This data describes a binding interaction between two proteins.

Sequence of protein 2:
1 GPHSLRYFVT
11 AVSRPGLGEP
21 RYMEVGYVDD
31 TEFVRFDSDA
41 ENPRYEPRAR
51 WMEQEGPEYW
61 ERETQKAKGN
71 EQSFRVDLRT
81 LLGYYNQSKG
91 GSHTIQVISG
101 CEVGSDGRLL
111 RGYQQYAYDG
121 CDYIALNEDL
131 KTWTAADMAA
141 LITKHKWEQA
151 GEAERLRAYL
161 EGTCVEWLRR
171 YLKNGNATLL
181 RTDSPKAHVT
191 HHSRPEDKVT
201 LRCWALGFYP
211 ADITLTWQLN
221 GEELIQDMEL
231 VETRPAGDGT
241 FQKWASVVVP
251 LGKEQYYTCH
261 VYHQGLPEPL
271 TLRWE

Interface contacts:
Residue W167 in protein 2 interacts with residue A1 in protein 1 (closest heavy-atom distance 3.8 Å).
Residue V76 in protein 2 is in contact with residue T7 in protein 1 (closest heavy-atom distance 4.2 Å).
Residue Y116 in protein 2 is in contact with residue F5 in protein 1 (closest heavy-atom distance 3.6 Å).
Residue E63 in protein 2 interacts with residue V2 in protein 1 (closest heavy-atom distance 3.1 Å).
Residue N70 in protein 2 is in contact with residue N4 in protein 1 (closest heavy-atom distance 3.6 Å).
Residue V97 in protein 2 is in contact with residue F5 in protein 1 (closest heavy-atom distance 3.9 Å).
Residue E152 in protein 2 is in contact with residue A6 in protein 1 (closest heavy-atom distance 3.6 Å).
Residue E24 in protein 2 interacts with residue V2 in protein 1 (closest heavy-atom distance 3.6 Å).
Residue K66 in protein 2 contacts residue A1 in protein 1 (closest heavy-atom distance 3.5 Å).
Residue Y7 in protein 2 is in contact with residue V2 in protein 1 (closest heavy-atom distance 3.5 Å).
Residue D77 in protein 2 is in contact with residue T7 in protein 1 (closest heavy-atom distance 3.3 Å).
Residue N70 in protein 2 is in contact with residue F5 in protein 1 (closest heavy-atom distance 3.0 Å).
Residue K146 in protein 2 contacts residue M8 in protein 1 (closest heavy-atom distance 3.1 Å).
Residue Y159 in protein 2 contacts residue Y3 in protein 1 (closest heavy-atom distance 3.5 Å).
Residue Y171 in protein 2 is in contact with residue A1 in protein 1 (closest heavy-atom distance 2.8 Å).
Residue I95 in protein 2 is in contact with residue M8 in protein 1 (closest heavy-atom distance 4.1 Å).
Residue D77 in protein 2 contacts residue A6 in protein 1 (closest heavy-atom distance 4.1 Å).
Residue T80 in protein 2 interacts with residue M8 in protein 1 (closest heavy-atom distance 3.9 Å).
Residue E24 in protein 2 is in contact with residue F5 in protein 1 (closest heavy-atom distance 4.7 Å).
Residue Y123 in protein 2 contacts residue M8 in protein 1 (closest heavy-atom distance 3.1 Å).
Residue T163 in protein 2 interacts with residue A1 in protein 1 (closest heavy-atom distance 4.6 Å).
Residue R155 in protein 2 is in contact with residue N4 in protein 1 (closest heavy-atom distance 2.9 Å).
Residue R155 in protein 2 contacts residue Y3 in protein 1 (closest heavy-atom distance 3.1 Å).
Residue S73 in protein 2 interacts with residue T7 in protein 1 (closest heavy-atom distance 4.0 Å).
Residue T143 in protein 2 interacts with residue M8 in protein 1 (closest heavy-atom distance 2.8 Å).
Residue Y159 in protein 2 interacts with residue V2 in protein 1 (closest heavy-atom distance 4.0 Å).
Residue R155 in protein 2 interacts with residue F5 in protein 1 (closest heavy-atom distance 4.1 Å).
Residue V9 in protein 2 is in contact with residue F5 in protein 1 (closest heavy-atom distance 4.0 Å).
Residue D77 in protein 2 contacts residue M8 in protein 1 (closest heavy-atom distance 2.8 Å).
Residue Y116 in protein 2 is in contact with residue M8 in protein 1 (closest heavy-atom distance 3.7 Å).
Residue R155 in protein 2 contacts residue A6 in protein 1 (closest heavy-atom distance 3.8 Å).
Residue F74 in protein 2 is in contact with residue F5 in protein 1 (closest heavy-atom distance 3.6 Å).
Residue Q114 in protein 2 interacts with residue F5 in protein 1 (closest heavy-atom distance 3.7 Å).
Residue W147 in protein 2 is in contact with residue A6 in protein 1 (closest heavy-atom distance 3.8 Å).
Residue Y159 in protein 2 is in contact with residue A1 in protein 1 (closest heavy-atom distance 2.7 Å).
Residue Q114 in protein 2 contacts residue Y3 in protein 1 (closest heavy-atom distance 3.7 Å).
Residue W147 in protein 2 contacts residue M8 in protein 1 (closest heavy-atom distance 4.2 Å).
Residue K66 in protein 2 is in contact with residue N4 in protein 1 (closest heavy-atom distance 3.1 Å).
Residue L156 in protein 2 interacts with residue Y3 in protein 1 (closest heavy-atom distance 3.1 Å).
Residue K66 in protein 2 interacts with residue V2 in protein 1 (closest heavy-atom distance 2.8 Å).
Residue S73 in protein 2 contacts residue F5 in protein 1 (closest heavy-atom distance 3.8 Å).
Residue Y22 in protein 2 is in contact with residue F5 in protein 1 (closest heavy-atom distance 4.6 Å).
Residue Y116 in protein 2 interacts with residue A6 in protein 1 (closest heavy-atom distance 3.9 Å).
Residue W147 in protein 2 interacts with residue T7 in protein 1 (closest heavy-atom distance 3.0 Å).
Residue Y59 in protein 2 is in contact with residue A1 in protein 1 (closest heavy-atom distance 4.5 Å).
Residue Y7 in protein 2 interacts with residue A1 in protein 1 (closest heavy-atom distance 2.8 Å).
Residue E152 in protein 2 contacts residue Y3 in protein 1 (closest heavy-atom distance 2.8 Å).
Residue N70 in protein 2 contacts residue Y3 in protein 1 (closest heavy-atom distance 3.1 Å).
Residue L5 in protein 2 interacts with residue A1 in protein 1 (closest heavy-atom distance 4.0 Å).
Residue Y45 in protein 2 contacts residue V2 in protein 1 (closest heavy-atom distance 4.0 Å).
Residue L81 in protein 2 is in contact with residue M8 in protein 1 (closest heavy-atom distance 3.7 Å).
Residue S99 in protein 2 interacts with residue Y3 in protein 1 (closest heavy-atom distance 4.3 Å).
Residue Y84 in protein 2 interacts with residue M8 in protein 1 (closest heavy-atom distance 2.7 Å).
Residue S99 in protein 2 interacts with residue F5 in protein 1 (closest heavy-atom distance 4.1 Å).
Residue S73 in protein 2 is in contact with residue A6 in protein 1 (closest heavy-atom distance 4.8 Å).
Residue N70 in protein 2 is in contact with residue V2 in protein 1 (closest heavy-atom distance 4.0 Å).
Residue E63 in protein 2 interacts with residue A1 in protein 1 (closest heavy-atom distance 3.4 Å).

Sequence of protein 1:
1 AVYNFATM